Contacts between the two chains:
Residue T74 in the first protein is in contact with residue T5 in the second protein (closest heavy-atom distance 4.4 Å).
Residue Y160 in the first protein interacts with residue R1 in the second protein (closest heavy-atom distance 4.3 Å).
Residue Q157 in the first protein is in contact with residue W8 in the second protein (closest heavy-atom distance 2.8 Å).
Residue I81 in the first protein interacts with residue F10 in the second protein (closest heavy-atom distance 3.7 Å).
Residue N78 in the first protein contacts residue C9 in the second protein (closest heavy-atom distance 3.9 Å).
Residue K147 in the first protein interacts with residue F10 in the second protein (closest heavy-atom distance 3.6 Å).
Residue Y160 in the first protein is in contact with residue P3 in the second protein (closest heavy-atom distance 3.4 Å).
Residue Y8 in the first protein interacts with residue R1 in the second protein (closest heavy-atom distance 2.6 Å).
Residue M98 in the first protein is in contact with residue F2 in the second protein (closest heavy-atom distance 3.7 Å).
Residue T164 in the first protein contacts residue R1 in the second protein (closest heavy-atom distance 3.9 Å).
Residue Y85 in the first protein contacts residue F10 in the second protein (closest heavy-atom distance 2.5 Å).
Residue T74 in the first protein is in contact with residue F6 in the second protein (closest heavy-atom distance 4.8 Å).
Residue T144 in the first protein is in contact with residue C9 in the second protein (closest heavy-atom distance 4.6 Å).
Residue H71 in the first protein interacts with residue T5 in the second protein (closest heavy-atom distance 4.0 Å).
Residue L96 in the first protein is in contact with residue F10 in the second protein (closest heavy-atom distance 4.5 Å).
Residue Y160 in the first protein interacts with residue L4 in the second protein (closest heavy-atom distance 3.8 Å).
Residue E64 in the first protein is in contact with residue F2 in the second protein (closest heavy-atom distance 3.2 Å).
Residue T74 in the first protein contacts residue W8 in the second protein (closest heavy-atom distance 3.9 Å).
Residue M6 in the first protein interacts with residue R1 in the second protein (closest heavy-atom distance 3.5 Å).
Residue E63 in the first protein interacts with residue R1 in the second protein (closest heavy-atom distance 4.3 Å).
Residue Y160 in the first protein contacts residue F2 in the second protein (closest heavy-atom distance 3.2 Å).
Residue Q156 in the first protein is in contact with residue L4 in the second protein (closest heavy-atom distance 5.0 Å).
Residue N78 in the first protein is in contact with residue F10 in the second protein (closest heavy-atom distance 2.8 Å).
Residue W148 in the first protein contacts residue F10 in the second protein (closest heavy-atom distance 4.3 Å).
Residue N78 in the first protein interacts with residue W8 in the second protein (closest heavy-atom distance 3.7 Å).
Residue H71 in the first protein contacts residue F2 in the second protein (closest heavy-atom distance 3.3 Å).
Residue T74 in the first protein contacts residue G7 in the second protein (closest heavy-atom distance 4.5 Å).
Residue A70 in the first protein is in contact with residue F6 in the second protein (closest heavy-atom distance 4.9 Å).
Residue Y8 in the first protein is in contact with residue F2 in the second protein (closest heavy-atom distance 3.3 Å).
Residue K67 in the first protein interacts with residue R1 in the second protein (closest heavy-atom distance 3.6 Å).
Residue I81 in the first protein contacts residue C9 in the second protein (closest heavy-atom distance 4.6 Å).
Residue K67 in the first protein contacts residue P3 in the second protein (closest heavy-atom distance 3.9 Å).
Residue V153 in the first protein interacts with residue W8 in the second protein (closest heavy-atom distance 4.0 Å).
Residue Y124 in the first protein is in contact with residue F10 in the second protein (closest heavy-atom distance 3.1 Å).
Residue E64 in the first protein is in contact with residue R1 in the second protein (closest heavy-atom distance 2.7 Å).
Residue Q156 in the first protein contacts residue W8 in the second protein (closest heavy-atom distance 2.7 Å).
Residue W148 in the first protein is in contact with residue W8 in the second protein (closest heavy-atom distance 3.5 Å).
Residue M98 in the first protein is in contact with residue P3 in the second protein (closest heavy-atom distance 4.8 Å).
Residue V68 in the first protein interacts with residue F2 in the second protein (closest heavy-atom distance 4.9 Å).
Residue M98 in the first protein contacts residue T5 in the second protein (closest heavy-atom distance 5.0 Å).
Residue E77 in the first protein interacts with residue C9 in the second protein (closest heavy-atom distance 4.5 Å).
Residue K67 in the first protein is in contact with residue F2 in the second protein (closest heavy-atom distance 3.1 Å).
Residue G168 in the first protein contacts residue R1 in the second protein (closest heavy-atom distance 5.0 Å).
Residue T144 in the first protein interacts with residue F10 in the second protein (closest heavy-atom distance 2.8 Å).
Residue F100 in the first protein is in contact with residue T5 in the second protein (closest heavy-atom distance 4.9 Å).
Residue W148 in the first protein interacts with residue C9 in the second protein (closest heavy-atom distance 3.2 Å).
Residue Y172 in the first protein is in contact with residue R1 in the second protein (closest heavy-atom distance 2.3 Å).
Residue F100 in the first protein is in contact with residue P3 in the second protein (closest heavy-atom distance 3.2 Å).
Residue Y117 in the first protein contacts residue F10 in the second protein (closest heavy-atom distance 3.2 Å).
Residue K67 in the first protein interacts with residue L4 in the second protein (closest heavy-atom distance 3.9 Å).
Residue H115 in the first protein interacts with residue W8 in the second protein (closest heavy-atom distance 4.6 Å).
Residue K147 in the first protein is in contact with residue C9 in the second protein (closest heavy-atom distance 4.5 Å).
Residue Y60 in the first protein is in contact with residue R1 in the second protein (closest heavy-atom distance 4.8 Å).
Residue I143 in the first protein interacts with residue F10 in the second protein (closest heavy-atom distance 4.9 Å).
Residue Y8 in the first protein contacts residue P3 in the second protein (closest heavy-atom distance 3.4 Å).

Sequence of the first protein:
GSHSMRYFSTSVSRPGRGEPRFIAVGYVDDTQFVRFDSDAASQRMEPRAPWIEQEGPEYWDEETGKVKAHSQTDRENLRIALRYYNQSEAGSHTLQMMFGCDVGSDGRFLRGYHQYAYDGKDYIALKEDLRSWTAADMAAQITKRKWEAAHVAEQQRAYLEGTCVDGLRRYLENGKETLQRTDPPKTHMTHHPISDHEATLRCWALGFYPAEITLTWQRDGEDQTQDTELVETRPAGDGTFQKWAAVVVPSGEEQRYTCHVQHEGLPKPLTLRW

Sequence of the second protein:
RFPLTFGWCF

These two protein chains interact to form a complex.